This data describes a binding interaction between two proteins.

Sequence of protein 2:
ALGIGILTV

Contacts between the two chains:
Residue T73 in protein 1 is in contact with residue L7 in protein 2 (closest heavy-atom distance 3.7 Å).
Residue H70 in protein 1 is in contact with residue I6 in protein 2 (closest heavy-atom distance 3.9 Å).
Residue T73 in protein 1 interacts with residue T8 in protein 2 (closest heavy-atom distance 3.7 Å).
Residue W167 in protein 1 interacts with residue A1 in protein 2 (closest heavy-atom distance 3.5 Å).
Residue Q155 in protein 1 contacts residue I4 in protein 2 (closest heavy-atom distance 4.9 Å).
Residue Y171 in protein 1 contacts residue A1 in protein 2 (closest heavy-atom distance 2.7 Å).
Residue V67 in protein 1 contacts residue L2 in protein 2 (closest heavy-atom distance 3.7 Å).
Residue D77 in protein 1 interacts with residue T8 in protein 2 (closest heavy-atom distance 3.3 Å).
Residue Y116 in protein 1 is in contact with residue V9 in protein 2 (closest heavy-atom distance 3.6 Å).
Residue W147 in protein 1 interacts with residue T8 in protein 2 (closest heavy-atom distance 2.9 Å).
Residue Y7 in protein 1 interacts with residue L2 in protein 2 (closest heavy-atom distance 3.6 Å).
Residue D77 in protein 1 contacts residue L7 in protein 2 (closest heavy-atom distance 4.7 Å).
Residue R97 in protein 1 contacts residue I6 in protein 2 (closest heavy-atom distance 3.7 Å).
Residue H70 in protein 1 contacts residue G3 in protein 2 (closest heavy-atom distance 3.3 Å).
Residue H70 in protein 1 interacts with residue L2 in protein 2 (closest heavy-atom distance 4.1 Å).
Residue Y123 in protein 1 is in contact with residue V9 in protein 2 (closest heavy-atom distance 4.2 Å).
Residue M45 in protein 1 is in contact with residue L2 in protein 2 (closest heavy-atom distance 3.7 Å).
Residue E63 in protein 1 is in contact with residue L2 in protein 2 (closest heavy-atom distance 2.9 Å).
Residue M5 in protein 1 is in contact with residue A1 in protein 2 (closest heavy-atom distance 3.8 Å).
Residue T73 in protein 1 interacts with residue I6 in protein 2 (closest heavy-atom distance 3.7 Å).
Residue D77 in protein 1 contacts residue V9 in protein 2 (closest heavy-atom distance 2.9 Å).
Residue Y99 in protein 1 contacts residue G3 in protein 2 (closest heavy-atom distance 3.0 Å).
Residue L156 in protein 1 is in contact with residue G5 in protein 2 (closest heavy-atom distance 4.1 Å).
Residue K66 in protein 1 interacts with residue I4 in protein 2 (closest heavy-atom distance 3.9 Å).
Residue K146 in protein 1 is in contact with residue V9 in protein 2 (closest heavy-atom distance 4.1 Å).
Residue L156 in protein 1 is in contact with residue I4 in protein 2 (closest heavy-atom distance 4.5 Å).
Residue Q155 in protein 1 interacts with residue G5 in protein 2 (closest heavy-atom distance 3.4 Å).
Residue Q155 in protein 1 is in contact with residue L7 in protein 2 (closest heavy-atom distance 4.5 Å).
Residue H114 in protein 1 contacts residue I6 in protein 2 (closest heavy-atom distance 4.0 Å).
Residue V76 in protein 1 interacts with residue T8 in protein 2 (closest heavy-atom distance 3.8 Å).
Residue R97 in protein 1 is in contact with residue L7 in protein 2 (closest heavy-atom distance 3.7 Å).
Residue L156 in protein 1 contacts residue I6 in protein 2 (closest heavy-atom distance 4.5 Å).
Residue V152 in protein 1 interacts with residue G5 in protein 2 (closest heavy-atom distance 4.1 Å).
Residue E63 in protein 1 is in contact with residue A1 in protein 2 (closest heavy-atom distance 3.5 Å).
Residue L81 in protein 1 is in contact with residue V9 in protein 2 (closest heavy-atom distance 3.8 Å).
Residue Y99 in protein 1 contacts residue I6 in protein 2 (closest heavy-atom distance 3.9 Å).
Residue K66 in protein 1 interacts with residue A1 in protein 2 (closest heavy-atom distance 3.9 Å).
Residue H74 in protein 1 is in contact with residue I6 in protein 2 (closest heavy-atom distance 4.6 Å).
Residue W147 in protein 1 contacts residue V9 in protein 2 (closest heavy-atom distance 3.9 Å).
Residue Y99 in protein 1 contacts residue L2 in protein 2 (closest heavy-atom distance 3.4 Å).
Residue F33 in protein 1 is in contact with residue A1 in protein 2 (closest heavy-atom distance 5.0 Å).
Residue T143 in protein 1 is in contact with residue V9 in protein 2 (closest heavy-atom distance 2.7 Å).
Residue V152 in protein 1 interacts with residue L7 in protein 2 (closest heavy-atom distance 3.7 Å).
Residue Y159 in protein 1 contacts residue L2 in protein 2 (closest heavy-atom distance 3.7 Å).
Residue F9 in protein 1 contacts residue L2 in protein 2 (closest heavy-atom distance 3.6 Å).
Residue K66 in protein 1 interacts with residue L2 in protein 2 (closest heavy-atom distance 2.9 Å).
Residue K66 in protein 1 is in contact with residue G3 in protein 2 (closest heavy-atom distance 4.1 Å).
Residue Y159 in protein 1 interacts with residue G3 in protein 2 (closest heavy-atom distance 3.6 Å).
Residue Y159 in protein 1 interacts with residue A1 in protein 2 (closest heavy-atom distance 2.7 Å).
Residue T80 in protein 1 interacts with residue V9 in protein 2 (closest heavy-atom distance 3.6 Å).
Residue Y7 in protein 1 interacts with residue A1 in protein 2 (closest heavy-atom distance 3.1 Å).
Residue A150 in protein 1 interacts with residue L7 in protein 2 (closest heavy-atom distance 4.0 Å).
Residue W147 in protein 1 contacts residue L7 in protein 2 (closest heavy-atom distance 3.5 Å).
Residue Y84 in protein 1 is in contact with residue V9 in protein 2 (closest heavy-atom distance 2.7 Å).
Residue Y59 in protein 1 contacts residue A1 in protein 2 (closest heavy-atom distance 4.3 Å).

Sequence of protein 1:
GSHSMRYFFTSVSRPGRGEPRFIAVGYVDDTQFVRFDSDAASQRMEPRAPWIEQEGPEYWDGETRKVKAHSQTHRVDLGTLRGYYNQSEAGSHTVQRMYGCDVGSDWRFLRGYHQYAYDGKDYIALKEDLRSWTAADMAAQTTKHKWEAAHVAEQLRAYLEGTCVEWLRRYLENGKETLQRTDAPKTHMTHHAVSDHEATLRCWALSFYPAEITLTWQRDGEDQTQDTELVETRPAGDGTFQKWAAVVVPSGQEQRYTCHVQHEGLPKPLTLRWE